This data describes a binding interaction between two proteins.

Sequence of protein 1:
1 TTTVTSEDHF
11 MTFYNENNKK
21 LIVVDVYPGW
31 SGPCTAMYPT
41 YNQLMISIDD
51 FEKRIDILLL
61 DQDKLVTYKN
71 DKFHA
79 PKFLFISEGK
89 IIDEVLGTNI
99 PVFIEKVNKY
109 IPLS

Interface contacts:
Residue A1316 in protein 2 interacts with residue E52 in protein 1 (closest heavy-atom distance 4.9 Å).
Residue I1257 in protein 2 contacts residue E52 in protein 1 (closest heavy-atom distance 4.9 Å).
Residue A1316 in protein 2 is in contact with residue F51 in protein 1 (closest heavy-atom distance 4.3 Å).
Residue F1320 in protein 2 is in contact with residue F51 in protein 1 (closest heavy-atom distance 3.8 Å).

Sequence of protein 2:
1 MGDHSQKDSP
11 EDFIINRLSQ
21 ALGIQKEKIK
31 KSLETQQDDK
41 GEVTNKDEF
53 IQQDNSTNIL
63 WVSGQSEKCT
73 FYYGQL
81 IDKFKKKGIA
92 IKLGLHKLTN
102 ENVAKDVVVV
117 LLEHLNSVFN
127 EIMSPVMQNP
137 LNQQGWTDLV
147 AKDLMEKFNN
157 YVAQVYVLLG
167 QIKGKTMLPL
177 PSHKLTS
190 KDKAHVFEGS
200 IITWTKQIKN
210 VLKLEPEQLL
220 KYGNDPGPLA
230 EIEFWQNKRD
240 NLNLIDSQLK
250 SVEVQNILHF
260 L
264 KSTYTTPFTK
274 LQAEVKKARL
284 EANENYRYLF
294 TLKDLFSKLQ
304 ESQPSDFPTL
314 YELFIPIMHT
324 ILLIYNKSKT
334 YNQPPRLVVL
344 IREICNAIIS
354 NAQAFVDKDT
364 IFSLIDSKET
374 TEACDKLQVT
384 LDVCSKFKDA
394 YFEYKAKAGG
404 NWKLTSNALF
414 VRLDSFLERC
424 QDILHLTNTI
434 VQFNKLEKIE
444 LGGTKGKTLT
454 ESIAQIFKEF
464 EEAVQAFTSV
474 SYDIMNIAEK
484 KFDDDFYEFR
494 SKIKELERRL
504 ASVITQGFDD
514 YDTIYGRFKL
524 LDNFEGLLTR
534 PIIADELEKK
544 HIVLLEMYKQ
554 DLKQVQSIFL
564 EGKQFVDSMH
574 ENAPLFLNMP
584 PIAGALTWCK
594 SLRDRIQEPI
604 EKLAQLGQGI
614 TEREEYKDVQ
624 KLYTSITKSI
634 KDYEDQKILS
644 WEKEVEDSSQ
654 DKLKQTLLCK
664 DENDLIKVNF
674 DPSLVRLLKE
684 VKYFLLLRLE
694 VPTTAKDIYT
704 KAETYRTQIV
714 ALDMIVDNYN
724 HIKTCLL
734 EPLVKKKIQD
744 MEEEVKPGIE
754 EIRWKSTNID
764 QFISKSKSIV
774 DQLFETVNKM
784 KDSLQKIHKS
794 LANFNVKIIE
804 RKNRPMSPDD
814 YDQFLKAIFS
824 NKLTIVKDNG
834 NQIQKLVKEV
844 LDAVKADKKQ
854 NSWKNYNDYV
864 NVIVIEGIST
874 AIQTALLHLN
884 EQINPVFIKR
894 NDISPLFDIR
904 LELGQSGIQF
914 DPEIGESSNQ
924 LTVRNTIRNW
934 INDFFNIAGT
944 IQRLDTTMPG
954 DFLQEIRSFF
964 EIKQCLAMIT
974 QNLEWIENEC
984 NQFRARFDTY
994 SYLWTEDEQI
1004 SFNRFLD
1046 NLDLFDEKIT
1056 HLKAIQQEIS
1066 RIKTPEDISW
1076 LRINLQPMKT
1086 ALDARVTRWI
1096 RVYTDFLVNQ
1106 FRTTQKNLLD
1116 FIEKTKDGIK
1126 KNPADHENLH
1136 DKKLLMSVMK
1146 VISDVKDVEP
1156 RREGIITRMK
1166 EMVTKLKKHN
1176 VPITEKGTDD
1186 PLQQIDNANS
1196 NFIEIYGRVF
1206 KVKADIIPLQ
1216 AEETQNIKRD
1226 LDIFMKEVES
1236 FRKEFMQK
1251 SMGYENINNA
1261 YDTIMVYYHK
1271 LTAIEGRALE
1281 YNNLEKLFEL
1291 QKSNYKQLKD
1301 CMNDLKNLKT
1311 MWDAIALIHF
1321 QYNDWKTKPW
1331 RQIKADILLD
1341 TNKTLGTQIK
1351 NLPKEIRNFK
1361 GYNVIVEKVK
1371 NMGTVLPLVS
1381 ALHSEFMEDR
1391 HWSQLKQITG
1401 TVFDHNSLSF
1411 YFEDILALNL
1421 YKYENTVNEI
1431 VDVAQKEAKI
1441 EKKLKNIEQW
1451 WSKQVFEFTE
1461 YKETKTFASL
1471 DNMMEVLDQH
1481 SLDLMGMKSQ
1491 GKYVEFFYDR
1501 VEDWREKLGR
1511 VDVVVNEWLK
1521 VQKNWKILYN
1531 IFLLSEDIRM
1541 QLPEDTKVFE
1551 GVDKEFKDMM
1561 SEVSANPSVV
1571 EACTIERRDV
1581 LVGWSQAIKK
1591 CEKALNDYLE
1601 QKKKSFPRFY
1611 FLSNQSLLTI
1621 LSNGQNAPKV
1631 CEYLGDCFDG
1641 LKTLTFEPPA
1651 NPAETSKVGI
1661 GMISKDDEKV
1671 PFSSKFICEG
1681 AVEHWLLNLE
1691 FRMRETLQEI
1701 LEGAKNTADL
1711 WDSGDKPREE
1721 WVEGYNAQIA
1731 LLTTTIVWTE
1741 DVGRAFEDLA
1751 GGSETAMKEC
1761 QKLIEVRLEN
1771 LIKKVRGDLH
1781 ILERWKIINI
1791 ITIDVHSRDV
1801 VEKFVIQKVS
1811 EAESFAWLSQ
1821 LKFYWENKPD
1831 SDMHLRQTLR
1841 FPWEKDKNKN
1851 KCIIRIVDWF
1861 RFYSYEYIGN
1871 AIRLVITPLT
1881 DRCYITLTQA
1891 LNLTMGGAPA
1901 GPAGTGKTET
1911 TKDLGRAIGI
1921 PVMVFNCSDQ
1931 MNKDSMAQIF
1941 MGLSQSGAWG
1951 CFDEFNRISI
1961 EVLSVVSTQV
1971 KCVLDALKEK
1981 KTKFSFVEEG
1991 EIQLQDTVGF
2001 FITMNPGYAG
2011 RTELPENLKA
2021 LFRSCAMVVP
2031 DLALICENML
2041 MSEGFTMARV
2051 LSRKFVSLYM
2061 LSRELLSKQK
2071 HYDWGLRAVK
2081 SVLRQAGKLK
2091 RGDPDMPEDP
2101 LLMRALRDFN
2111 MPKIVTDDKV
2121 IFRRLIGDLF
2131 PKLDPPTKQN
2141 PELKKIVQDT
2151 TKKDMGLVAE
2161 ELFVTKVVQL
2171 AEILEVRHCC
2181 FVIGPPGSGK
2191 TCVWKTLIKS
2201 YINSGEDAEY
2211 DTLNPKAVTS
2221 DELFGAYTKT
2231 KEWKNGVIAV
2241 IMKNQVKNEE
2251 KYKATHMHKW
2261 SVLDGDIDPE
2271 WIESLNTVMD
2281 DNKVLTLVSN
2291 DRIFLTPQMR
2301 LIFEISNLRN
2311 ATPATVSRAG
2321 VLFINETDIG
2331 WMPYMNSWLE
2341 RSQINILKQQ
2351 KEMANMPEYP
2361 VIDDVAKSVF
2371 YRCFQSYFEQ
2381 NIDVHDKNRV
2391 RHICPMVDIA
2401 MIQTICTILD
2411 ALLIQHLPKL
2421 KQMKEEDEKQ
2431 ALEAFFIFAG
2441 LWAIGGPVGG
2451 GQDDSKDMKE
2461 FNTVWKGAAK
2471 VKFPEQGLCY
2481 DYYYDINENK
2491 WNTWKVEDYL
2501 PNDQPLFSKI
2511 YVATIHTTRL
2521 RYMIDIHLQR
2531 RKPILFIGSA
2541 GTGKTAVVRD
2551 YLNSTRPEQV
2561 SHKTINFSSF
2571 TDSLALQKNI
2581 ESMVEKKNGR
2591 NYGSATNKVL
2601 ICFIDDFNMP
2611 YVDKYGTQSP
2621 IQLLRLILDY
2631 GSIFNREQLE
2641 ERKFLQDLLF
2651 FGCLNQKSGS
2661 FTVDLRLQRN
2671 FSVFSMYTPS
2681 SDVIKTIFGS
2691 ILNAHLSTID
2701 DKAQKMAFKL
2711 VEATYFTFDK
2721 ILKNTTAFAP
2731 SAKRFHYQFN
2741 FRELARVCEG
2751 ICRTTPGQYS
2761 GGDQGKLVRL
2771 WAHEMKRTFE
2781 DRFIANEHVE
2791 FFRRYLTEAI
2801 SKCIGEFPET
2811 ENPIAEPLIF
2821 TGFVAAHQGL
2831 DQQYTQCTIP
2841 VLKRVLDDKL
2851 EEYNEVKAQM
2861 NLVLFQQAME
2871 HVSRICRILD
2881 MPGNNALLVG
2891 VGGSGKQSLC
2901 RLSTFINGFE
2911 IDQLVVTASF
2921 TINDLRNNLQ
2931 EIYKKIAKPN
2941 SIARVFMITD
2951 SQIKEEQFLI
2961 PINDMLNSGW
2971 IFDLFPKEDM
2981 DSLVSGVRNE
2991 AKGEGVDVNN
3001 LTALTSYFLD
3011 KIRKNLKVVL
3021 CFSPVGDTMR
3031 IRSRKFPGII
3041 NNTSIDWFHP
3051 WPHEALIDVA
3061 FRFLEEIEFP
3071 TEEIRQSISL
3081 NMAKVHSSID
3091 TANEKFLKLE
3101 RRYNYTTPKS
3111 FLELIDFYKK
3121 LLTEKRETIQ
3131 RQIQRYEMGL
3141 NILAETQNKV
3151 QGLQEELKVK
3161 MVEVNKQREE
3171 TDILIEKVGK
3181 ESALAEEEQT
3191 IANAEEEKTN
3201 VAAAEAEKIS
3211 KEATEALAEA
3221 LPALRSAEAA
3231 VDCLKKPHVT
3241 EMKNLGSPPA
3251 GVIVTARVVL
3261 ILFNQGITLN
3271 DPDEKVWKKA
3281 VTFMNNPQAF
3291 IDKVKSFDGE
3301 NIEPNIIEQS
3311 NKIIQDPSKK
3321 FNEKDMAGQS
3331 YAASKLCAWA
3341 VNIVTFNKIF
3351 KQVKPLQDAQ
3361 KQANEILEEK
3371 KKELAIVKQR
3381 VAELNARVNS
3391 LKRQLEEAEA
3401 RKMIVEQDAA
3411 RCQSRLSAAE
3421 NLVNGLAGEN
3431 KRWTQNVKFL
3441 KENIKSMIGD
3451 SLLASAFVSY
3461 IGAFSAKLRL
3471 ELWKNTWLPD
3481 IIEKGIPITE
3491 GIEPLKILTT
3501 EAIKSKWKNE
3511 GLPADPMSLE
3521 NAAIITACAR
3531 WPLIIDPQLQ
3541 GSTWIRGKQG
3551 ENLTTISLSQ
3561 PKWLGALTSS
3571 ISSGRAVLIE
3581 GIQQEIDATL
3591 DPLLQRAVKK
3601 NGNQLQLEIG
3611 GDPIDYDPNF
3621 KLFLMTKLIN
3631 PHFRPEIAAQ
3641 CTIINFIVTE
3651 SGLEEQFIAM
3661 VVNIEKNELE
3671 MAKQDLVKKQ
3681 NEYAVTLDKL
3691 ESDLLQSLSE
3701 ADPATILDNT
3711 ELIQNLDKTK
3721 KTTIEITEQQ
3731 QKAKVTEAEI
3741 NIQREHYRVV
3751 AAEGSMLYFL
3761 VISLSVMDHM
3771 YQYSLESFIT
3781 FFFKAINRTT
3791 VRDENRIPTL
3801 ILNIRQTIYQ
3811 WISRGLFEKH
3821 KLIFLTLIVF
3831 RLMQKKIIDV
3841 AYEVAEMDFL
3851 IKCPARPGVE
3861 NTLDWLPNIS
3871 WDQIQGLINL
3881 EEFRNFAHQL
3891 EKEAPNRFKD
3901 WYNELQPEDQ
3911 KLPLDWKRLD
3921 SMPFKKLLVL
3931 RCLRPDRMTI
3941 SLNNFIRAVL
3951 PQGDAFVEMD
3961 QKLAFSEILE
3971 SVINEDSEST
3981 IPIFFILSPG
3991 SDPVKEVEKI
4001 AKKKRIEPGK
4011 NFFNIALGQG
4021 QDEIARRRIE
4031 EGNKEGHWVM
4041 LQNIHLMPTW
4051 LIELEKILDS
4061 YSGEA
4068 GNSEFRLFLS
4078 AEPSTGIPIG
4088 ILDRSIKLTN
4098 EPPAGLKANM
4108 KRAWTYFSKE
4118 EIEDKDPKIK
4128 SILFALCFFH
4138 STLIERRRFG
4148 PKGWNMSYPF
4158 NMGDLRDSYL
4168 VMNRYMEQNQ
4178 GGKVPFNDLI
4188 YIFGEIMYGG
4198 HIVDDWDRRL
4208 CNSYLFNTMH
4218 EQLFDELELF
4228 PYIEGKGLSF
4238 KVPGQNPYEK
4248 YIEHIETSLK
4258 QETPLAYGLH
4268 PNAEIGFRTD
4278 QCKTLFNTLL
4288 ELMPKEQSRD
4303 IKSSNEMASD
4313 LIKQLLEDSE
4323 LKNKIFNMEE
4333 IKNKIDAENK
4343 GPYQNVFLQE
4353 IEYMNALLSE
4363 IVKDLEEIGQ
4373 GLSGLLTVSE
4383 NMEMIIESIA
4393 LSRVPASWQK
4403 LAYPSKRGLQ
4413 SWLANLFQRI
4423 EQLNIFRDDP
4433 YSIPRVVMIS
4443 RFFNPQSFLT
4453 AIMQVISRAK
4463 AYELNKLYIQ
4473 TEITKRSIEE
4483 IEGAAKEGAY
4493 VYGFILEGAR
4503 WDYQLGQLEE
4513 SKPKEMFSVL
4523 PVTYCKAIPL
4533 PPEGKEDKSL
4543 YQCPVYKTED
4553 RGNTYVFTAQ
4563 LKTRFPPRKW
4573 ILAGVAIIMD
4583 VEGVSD